Sequence of the second protein:
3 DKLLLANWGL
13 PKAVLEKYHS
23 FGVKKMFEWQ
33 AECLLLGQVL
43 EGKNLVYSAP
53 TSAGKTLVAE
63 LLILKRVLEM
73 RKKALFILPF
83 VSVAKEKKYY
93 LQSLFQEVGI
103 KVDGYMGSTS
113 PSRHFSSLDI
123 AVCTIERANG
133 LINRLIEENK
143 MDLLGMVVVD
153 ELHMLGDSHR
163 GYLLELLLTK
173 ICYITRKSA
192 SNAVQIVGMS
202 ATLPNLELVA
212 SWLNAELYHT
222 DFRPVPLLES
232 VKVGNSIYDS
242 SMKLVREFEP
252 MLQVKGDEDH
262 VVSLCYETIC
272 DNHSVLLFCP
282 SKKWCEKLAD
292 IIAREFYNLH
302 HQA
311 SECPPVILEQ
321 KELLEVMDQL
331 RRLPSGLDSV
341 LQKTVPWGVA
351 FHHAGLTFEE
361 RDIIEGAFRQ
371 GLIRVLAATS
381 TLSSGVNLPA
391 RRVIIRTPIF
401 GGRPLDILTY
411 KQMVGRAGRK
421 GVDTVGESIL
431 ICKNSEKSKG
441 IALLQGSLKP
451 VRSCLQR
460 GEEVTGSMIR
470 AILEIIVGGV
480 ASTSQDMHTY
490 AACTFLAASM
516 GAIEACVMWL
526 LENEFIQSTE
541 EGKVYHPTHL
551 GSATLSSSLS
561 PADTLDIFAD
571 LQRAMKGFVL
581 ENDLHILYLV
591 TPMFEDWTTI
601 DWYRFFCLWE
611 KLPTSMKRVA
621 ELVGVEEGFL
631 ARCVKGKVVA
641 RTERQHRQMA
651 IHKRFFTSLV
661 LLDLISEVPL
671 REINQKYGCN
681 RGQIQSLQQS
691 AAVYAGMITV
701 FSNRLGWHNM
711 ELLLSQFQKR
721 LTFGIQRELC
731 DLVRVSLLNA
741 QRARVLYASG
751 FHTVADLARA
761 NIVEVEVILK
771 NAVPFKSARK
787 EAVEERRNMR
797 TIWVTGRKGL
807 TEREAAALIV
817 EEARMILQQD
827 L

Interface contacts:
Residue Q716 in the first protein contacts residue H708 in the second protein (closest heavy-atom distance 3.6 Å).
Residue L712 in the first protein interacts with residue L713 in the second protein (closest heavy-atom distance 4.5 Å).
Residue L713 in the first protein interacts with residue N709 in the second protein (closest heavy-atom distance 4.0 Å).
Residue K576 in the first protein contacts residue R618 in the second protein (closest heavy-atom distance 3.3 Å).
Residue I586 in the first protein is in contact with residue N709 in the second protein (closest heavy-atom distance 3.7 Å).
Residue M575 in the first protein is in contact with residue L580 in the second protein (closest heavy-atom distance 3.0 Å).
Residue F578 in the first protein is in contact with residue V579 in the second protein (closest heavy-atom distance 4.8 Å).
Residue V579 in the first protein is in contact with residue M575 in the second protein (closest heavy-atom distance 3.7 Å).
Residue A574 in the first protein contacts residue F578 in the second protein (closest heavy-atom distance 4.7 Å).
Residue L580 in the first protein is in contact with residue M710 in the second protein (closest heavy-atom distance 3.7 Å).
Residue F578 in the first protein contacts residue A574 in the second protein (closest heavy-atom distance 4.7 Å).
Residue V579 in the first protein is in contact with residue K576 in the second protein (closest heavy-atom distance 3.5 Å).
Residue M575 in the first protein is in contact with residue V579 in the second protein (closest heavy-atom distance 3.7 Å).
Residue K576 in the first protein contacts residue E581 in the second protein (closest heavy-atom distance 3.2 Å).
Residue F578 in the first protein contacts residue L580 in the second protein (closest heavy-atom distance 3.6 Å).
Residue F578 in the first protein contacts residue G577 in the second protein (closest heavy-atom distance 3.6 Å).
Residue L580 in the first protein interacts with residue L713 in the second protein (closest heavy-atom distance 3.7 Å).
Residue F578 in the first protein is in contact with residue M575 in the second protein (closest heavy-atom distance 4.5 Å).
Residue L712 in the first protein interacts with residue Q716 in the second protein (closest heavy-atom distance 4.1 Å).
Residue N709 in the first protein is in contact with residue N582 in the second protein (closest heavy-atom distance 3.7 Å).
Residue R618 in the first protein contacts residue K576 in the second protein (closest heavy-atom distance 3.3 Å).
Residue M710 in the first protein is in contact with residue L580 in the second protein (closest heavy-atom distance 3.7 Å).
Residue L713 in the first protein contacts residue L580 in the second protein (closest heavy-atom distance 3.7 Å).
Residue N709 in the first protein is in contact with residue I586 in the second protein (closest heavy-atom distance 3.7 Å).
Residue N582 in the first protein contacts residue N709 in the second protein (closest heavy-atom distance 3.7 Å).
Residue D583 in the first protein is in contact with residue N709 in the second protein (closest heavy-atom distance 3.1 Å).
Residue H708 in the first protein is in contact with residue Q716 in the second protein (closest heavy-atom distance 3.6 Å).
Residue E581 in the first protein contacts residue K576 in the second protein (closest heavy-atom distance 3.2 Å).
Residue G577 in the first protein is in contact with residue F578 in the second protein (closest heavy-atom distance 3.6 Å).
Residue F578 in the first protein contacts residue F578 in the second protein (closest heavy-atom distance 2.7 Å).
Residue K576 in the first protein is in contact with residue V579 in the second protein (closest heavy-atom distance 3.5 Å).
Residue R727 in the first protein interacts with residue N709 in the second protein (closest heavy-atom distance 4.6 Å).
Residue Q716 in the first protein contacts residue N709 in the second protein (closest heavy-atom distance 3.5 Å).
Residue L712 in the first protein interacts with residue L712 in the second protein (closest heavy-atom distance 3.4 Å).
Residue L713 in the first protein is in contact with residue L712 in the second protein (closest heavy-atom distance 4.5 Å).
Residue L580 in the first protein is in contact with residue L580 in the second protein (closest heavy-atom distance 4.8 Å).
Residue N709 in the first protein is in contact with residue D583 in the second protein (closest heavy-atom distance 3.1 Å).
Residue Q716 in the first protein interacts with residue L712 in the second protein (closest heavy-atom distance 4.1 Å).
Residue K576 in the first protein contacts residue F578 in the second protein (closest heavy-atom distance 4.4 Å).
Residue H708 in the first protein is in contact with residue R727 in the second protein (closest heavy-atom distance 3.4 Å).
Residue L580 in the first protein contacts residue M575 in the second protein (closest heavy-atom distance 3.0 Å).
Residue N709 in the first protein interacts with residue R727 in the second protein (closest heavy-atom distance 4.6 Å).
Residue R727 in the first protein is in contact with residue H708 in the second protein (closest heavy-atom distance 3.4 Å).
Residue E581 in the first protein is in contact with residue Q572 in the second protein (closest heavy-atom distance 4.4 Å).
Residue L580 in the first protein is in contact with residue N709 in the second protein (closest heavy-atom distance 3.3 Å).
Residue V579 in the first protein is in contact with residue F578 in the second protein (closest heavy-atom distance 4.8 Å).
Residue Q572 in the first protein contacts residue E581 in the second protein (closest heavy-atom distance 4.4 Å).
Residue M575 in the first protein is in contact with residue E581 in the second protein (closest heavy-atom distance 3.4 Å).
Residue L713 in the first protein contacts residue L713 in the second protein (closest heavy-atom distance 3.9 Å).
Residue N709 in the first protein is in contact with residue L580 in the second protein (closest heavy-atom distance 3.3 Å).
Residue F578 in the first protein contacts residue K576 in the second protein (closest heavy-atom distance 4.4 Å).
Residue N709 in the first protein contacts residue Q716 in the second protein (closest heavy-atom distance 3.5 Å).
Residue M575 in the first protein contacts residue F578 in the second protein (closest heavy-atom distance 4.5 Å).
Residue E581 in the first protein interacts with residue M575 in the second protein (closest heavy-atom distance 3.4 Å).
Residue N709 in the first protein is in contact with residue L713 in the second protein (closest heavy-atom distance 4.0 Å).
Residue L580 in the first protein is in contact with residue F578 in the second protein (closest heavy-atom distance 3.6 Å).

This data describes a binding interaction between two proteins.

Sequence of the first protein:
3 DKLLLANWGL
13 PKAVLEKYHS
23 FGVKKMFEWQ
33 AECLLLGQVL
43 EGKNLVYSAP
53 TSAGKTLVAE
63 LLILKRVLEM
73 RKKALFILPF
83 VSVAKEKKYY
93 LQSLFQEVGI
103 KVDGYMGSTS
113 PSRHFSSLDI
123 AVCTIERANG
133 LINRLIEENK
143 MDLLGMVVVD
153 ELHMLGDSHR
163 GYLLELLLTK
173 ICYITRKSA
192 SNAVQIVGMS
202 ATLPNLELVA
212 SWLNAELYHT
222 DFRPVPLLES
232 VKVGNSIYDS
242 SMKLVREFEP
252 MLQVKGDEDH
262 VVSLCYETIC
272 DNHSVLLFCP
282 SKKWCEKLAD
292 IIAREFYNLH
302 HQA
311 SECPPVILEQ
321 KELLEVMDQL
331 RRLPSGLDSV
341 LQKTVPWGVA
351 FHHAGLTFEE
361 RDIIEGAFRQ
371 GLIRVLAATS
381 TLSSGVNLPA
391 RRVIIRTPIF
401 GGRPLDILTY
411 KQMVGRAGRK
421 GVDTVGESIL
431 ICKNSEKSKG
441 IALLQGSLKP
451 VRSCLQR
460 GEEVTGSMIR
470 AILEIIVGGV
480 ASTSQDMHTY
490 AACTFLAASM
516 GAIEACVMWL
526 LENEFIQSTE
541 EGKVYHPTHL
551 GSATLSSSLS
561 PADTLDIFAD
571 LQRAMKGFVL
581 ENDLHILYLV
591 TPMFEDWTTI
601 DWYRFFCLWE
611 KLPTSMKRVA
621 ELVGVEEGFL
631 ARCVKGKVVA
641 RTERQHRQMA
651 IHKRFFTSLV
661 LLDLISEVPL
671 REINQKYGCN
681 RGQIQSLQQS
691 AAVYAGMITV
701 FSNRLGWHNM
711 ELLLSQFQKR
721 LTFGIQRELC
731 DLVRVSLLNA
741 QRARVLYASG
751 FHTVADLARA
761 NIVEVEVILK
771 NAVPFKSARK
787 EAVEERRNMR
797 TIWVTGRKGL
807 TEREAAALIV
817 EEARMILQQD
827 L